Contacts between the two chains:
Residue L274 in the second protein is in contact with residue L18 in the first protein (closest heavy-atom distance 3.9 Å).
Residue R119 in the second protein interacts with residue Q20 in the first protein (closest heavy-atom distance 4.3 Å).
Residue Q102 in the second protein interacts with residue L18 in the first protein (closest heavy-atom distance 4.0 Å).
Residue K109 in the second protein contacts residue Q20 in the first protein (closest heavy-atom distance 4.7 Å).
Residue K127 in the second protein is in contact with residue L8 in the first protein (closest heavy-atom distance 4.5 Å).
Residue I123 in the second protein contacts residue L15 in the first protein (closest heavy-atom distance 3.7 Å).
Residue V105 in the second protein contacts residue L19 in the first protein (closest heavy-atom distance 3.5 Å).
Residue L274 in the second protein interacts with residue I14 in the first protein (closest heavy-atom distance 3.4 Å).
Residue K127 in the second protein interacts with residue H12 in the first protein (closest heavy-atom distance 2.6 Å).
Residue R119 in the second protein contacts residue T9 in the first protein (closest heavy-atom distance 4.5 Å).
Residue E277 in the second protein is in contact with residue H12 in the first protein (closest heavy-atom distance 3.5 Å).
Residue F114 in the second protein contacts residue L19 in the first protein (closest heavy-atom distance 4.0 Å).
Residue I278 in the second protein interacts with residue H12 in the first protein (closest heavy-atom distance 4.5 Å).
Residue V101 in the second protein interacts with residue L15 in the first protein (closest heavy-atom distance 4.9 Å).
Residue I278 in the second protein interacts with residue L15 in the first protein (closest heavy-atom distance 4.0 Å).
Residue K127 in the second protein is in contact with residue L15 in the first protein (closest heavy-atom distance 4.4 Å).
Residue V105 in the second protein interacts with residue L15 in the first protein (closest heavy-atom distance 3.4 Å).
Residue L274 in the second protein is in contact with residue L15 in the first protein (closest heavy-atom distance 4.0 Å).
Residue L115 in the second protein is in contact with residue L19 in the first protein (closest heavy-atom distance 4.9 Å).
Residue R119 in the second protein contacts residue L19 in the first protein (closest heavy-atom distance 3.8 Å).
Residue K109 in the second protein is in contact with residue L19 in the first protein (closest heavy-atom distance 3.4 Å).
Residue E277 in the second protein contacts residue K13 in the first protein (closest heavy-atom distance 3.3 Å).
Residue P206 in the second protein is in contact with residue L8 in the first protein (closest heavy-atom distance 4.9 Å).
Residue E277 in the second protein interacts with residue H16 in the first protein (closest heavy-atom distance 4.8 Å).
Residue V101 in the second protein is in contact with residue L18 in the first protein (closest heavy-atom distance 4.8 Å).
Residue E120 in the second protein contacts residue L8 in the first protein (closest heavy-atom distance 2.6 Å).
Residue V105 in the second protein is in contact with residue L18 in the first protein (closest heavy-atom distance 4.0 Å).
Residue K109 in the second protein is in contact with residue L18 in the first protein (closest heavy-atom distance 2.7 Å).
Residue P273 in the second protein interacts with residue I14 in the first protein (closest heavy-atom distance 3.4 Å).
Residue L126 in the second protein contacts residue L19 in the first protein (closest heavy-atom distance 3.4 Å).
Residue Q122 in the second protein is in contact with residue L19 in the first protein (closest heavy-atom distance 3.9 Å).
Residue I123 in the second protein contacts residue L8 in the first protein (closest heavy-atom distance 4.3 Å).
Residue I123 in the second protein interacts with residue H16 in the first protein (closest heavy-atom distance 4.2 Å).
Residue R119 in the second protein contacts residue H16 in the first protein (closest heavy-atom distance 4.1 Å).
Residue K109 in the second protein is in contact with residue E21 in the first protein (closest heavy-atom distance 3.6 Å).
Residue E277 in the second protein interacts with residue I14 in the first protein (closest heavy-atom distance 3.0 Å).
Residue A124 in the second protein contacts residue L8 in the first protein (closest heavy-atom distance 3.8 Å).
Residue E277 in the second protein is in contact with residue L15 in the first protein (closest heavy-atom distance 2.8 Å).
Residue E120 in the second protein interacts with residue S7 in the first protein (closest heavy-atom distance 3.5 Å).
Residue I123 in the second protein is in contact with residue T9 in the first protein (closest heavy-atom distance 3.5 Å).
Residue L126 in the second protein is in contact with residue L15 in the first protein (closest heavy-atom distance 4.0 Å).
Residue I123 in the second protein contacts residue L19 in the first protein (closest heavy-atom distance 3.4 Å).
Residue E120 in the second protein is in contact with residue T9 in the first protein (closest heavy-atom distance 2.6 Å).
Residue I123 in the second protein is in contact with residue H12 in the first protein (closest heavy-atom distance 3.9 Å).
Residue N207 in the second protein interacts with residue L8 in the first protein (closest heavy-atom distance 3.6 Å).
Residue E277 in the second protein is in contact with residue R11 in the first protein (closest heavy-atom distance 3.8 Å).

The following describes two proteins that form a bound complex.

Sequence of the second protein:
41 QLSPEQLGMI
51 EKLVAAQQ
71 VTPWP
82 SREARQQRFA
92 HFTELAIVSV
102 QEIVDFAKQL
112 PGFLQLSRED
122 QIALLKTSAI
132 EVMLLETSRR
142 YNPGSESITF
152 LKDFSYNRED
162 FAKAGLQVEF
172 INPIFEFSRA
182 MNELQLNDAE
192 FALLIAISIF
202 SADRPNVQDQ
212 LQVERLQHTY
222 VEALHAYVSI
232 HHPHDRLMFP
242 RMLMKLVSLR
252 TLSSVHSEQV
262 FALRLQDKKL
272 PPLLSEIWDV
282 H

Sequence of the first protein:
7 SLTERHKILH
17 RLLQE